Sequence of protein 2:
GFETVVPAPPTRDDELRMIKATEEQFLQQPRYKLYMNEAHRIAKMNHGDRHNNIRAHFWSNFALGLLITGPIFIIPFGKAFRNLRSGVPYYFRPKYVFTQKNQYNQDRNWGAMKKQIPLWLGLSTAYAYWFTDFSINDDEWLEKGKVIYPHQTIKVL

Sequence of protein 1:
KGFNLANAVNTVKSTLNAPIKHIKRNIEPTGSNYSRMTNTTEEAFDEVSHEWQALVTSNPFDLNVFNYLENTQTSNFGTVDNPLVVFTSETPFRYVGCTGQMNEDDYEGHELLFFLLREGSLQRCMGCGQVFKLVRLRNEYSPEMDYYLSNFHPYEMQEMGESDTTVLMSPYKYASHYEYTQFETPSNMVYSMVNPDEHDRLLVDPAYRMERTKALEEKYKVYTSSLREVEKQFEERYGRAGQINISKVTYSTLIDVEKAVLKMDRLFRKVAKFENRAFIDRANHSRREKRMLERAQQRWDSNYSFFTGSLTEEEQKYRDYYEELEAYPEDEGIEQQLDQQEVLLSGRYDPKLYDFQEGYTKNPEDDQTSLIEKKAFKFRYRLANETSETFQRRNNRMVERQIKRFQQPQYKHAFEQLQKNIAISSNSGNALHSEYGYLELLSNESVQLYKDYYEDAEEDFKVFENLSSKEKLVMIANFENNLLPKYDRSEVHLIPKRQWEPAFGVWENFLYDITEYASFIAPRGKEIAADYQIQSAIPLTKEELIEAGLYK

Residue-level contacts at the interface:
Residue G423 in protein 1 interacts with residue Y105 in protein 2 (closest heavy-atom distance 3.5 Å).
Residue Q221 in protein 1 is in contact with residue Y97 in protein 2 (closest heavy-atom distance 3.9 Å).
Residue H240 in protein 1 contacts residue Y97 in protein 2 (closest heavy-atom distance 3.5 Å).
Residue T316 in protein 1 is in contact with residue P90 in protein 2 (closest heavy-atom distance 4.3 Å).
Residue S310 in protein 1 interacts with residue Y105 in protein 2 (closest heavy-atom distance 3.5 Å).
Residue T313 in protein 1 is in contact with residue Y105 in protein 2 (closest heavy-atom distance 4.5 Å).
Residue S239 in protein 1 contacts residue Y97 in protein 2 (closest heavy-atom distance 3.8 Å).
Residue Y424 in protein 1 interacts with residue Y105 in protein 2 (closest heavy-atom distance 3.6 Å).
Residue V312 in protein 1 contacts residue Y105 in protein 2 (closest heavy-atom distance 4.8 Å).
Residue Y241 in protein 1 contacts residue Y97 in protein 2 (closest heavy-atom distance 3.3 Å).

These two protein chains interact to form a complex.